This data describes a binding interaction between two proteins.

Contacts between the two chains:
Residue Y202 in protein 2 interacts with residue A18 in protein 1 (closest heavy-atom distance 3.9 Å).
Residue M29 in protein 2 is in contact with residue A19 in protein 1 (closest heavy-atom distance 3.7 Å).
Residue Y239 in protein 2 is in contact with residue H1 in protein 1 (closest heavy-atom distance 4.5 Å).
Residue Y145 in protein 2 is in contact with residue Q3 in protein 1 (closest heavy-atom distance 4.4 Å).
Residue Y202 in protein 2 is in contact with residue D15 in protein 1 (closest heavy-atom distance 4.2 Å).
Residue W36 in protein 2 contacts residue L26 in protein 1 (closest heavy-atom distance 3.7 Å).
Residue L382 in protein 2 is in contact with residue S2 in protein 1 (closest heavy-atom distance 4.1 Å).
Residue T296 in protein 2 is in contact with residue T7 in protein 1 (closest heavy-atom distance 4.2 Å).
Residue V134 in protein 2 contacts residue Y13 in protein 1 (closest heavy-atom distance 3.4 Å).
Residue A118 in protein 2 contacts residue M27 in protein 1 (closest heavy-atom distance 3.3 Å).
Residue Q27 in protein 2 interacts with residue D15 in protein 1 (closest heavy-atom distance 2.7 Å).
Residue A135 in protein 2 interacts with residue Y13 in protein 1 (closest heavy-atom distance 3.7 Å).
Residue Y65 in protein 2 interacts with residue M27 in protein 1 (closest heavy-atom distance 3.8 Å).
Residue L386 in protein 2 contacts residue Q3 in protein 1 (closest heavy-atom distance 3.9 Å).
Residue K64 in protein 2 is in contact with residue L26 in protein 1 (closest heavy-atom distance 3.4 Å).
Residue L32 in protein 2 is in contact with residue A19 in protein 1 (closest heavy-atom distance 3.9 Å).
Residue L32 in protein 2 contacts residue F22 in protein 1 (closest heavy-atom distance 3.6 Å).
Residue Q142 in protein 2 contacts residue Y10 in protein 1 (closest heavy-atom distance 4.3 Å).
Residue V28 in protein 2 is in contact with residue A19 in protein 1 (closest heavy-atom distance 4.5 Å).
Residue Y138 in protein 2 contacts residue F6 in protein 1 (closest heavy-atom distance 4.3 Å).
Residue W304 in protein 2 interacts with residue H1 in protein 1 (closest heavy-atom distance 3.4 Å).
Residue N298 in protein 2 is in contact with residue S8 in protein 1 (closest heavy-atom distance 3.2 Å).
Residue D385 in protein 2 contacts residue S2 in protein 1 (closest heavy-atom distance 3.3 Å).
Residue L307 in protein 2 contacts residue H1 in protein 1 (closest heavy-atom distance 4.1 Å).
Residue N298 in protein 2 interacts with residue K12 in protein 1 (closest heavy-atom distance 3.8 Å).
Residue Y202 in protein 2 interacts with residue L14 in protein 1 (closest heavy-atom distance 3.7 Å).
Residue R111 in protein 2 interacts with residue N28 in protein 1 (closest heavy-atom distance 3.3 Å).
Residue I235 in protein 2 interacts with residue Q3 in protein 1 (closest heavy-atom distance 4.3 Å).
Residue V28 in protein 2 is in contact with residue E16 in protein 1 (closest heavy-atom distance 3.8 Å).
Residue M29 in protein 2 interacts with residue A18 in protein 1 (closest heavy-atom distance 3.5 Å).
Residue D63 in protein 2 is in contact with residue L26 in protein 1 (closest heavy-atom distance 2.9 Å).
Residue Y149 in protein 2 contacts residue Q3 in protein 1 (closest heavy-atom distance 3.0 Å).
Residue M29 in protein 2 is in contact with residue F22 in protein 1 (closest heavy-atom distance 3.9 Å).
Residue W304 in protein 2 contacts residue T5 in protein 1 (closest heavy-atom distance 4.6 Å).
Residue Y145 in protein 2 contacts residue F6 in protein 1 (closest heavy-atom distance 3.5 Å).
Residue L386 in protein 2 contacts residue S2 in protein 1 (closest heavy-atom distance 3.5 Å).
Residue W36 in protein 2 is in contact with residue F22 in protein 1 (closest heavy-atom distance 4.1 Å).
Residue Y65 in protein 2 is in contact with residue L26 in protein 1 (closest heavy-atom distance 3.3 Å).
Residue L85 in protein 2 contacts residue I23 in protein 1 (closest heavy-atom distance 4.0 Å).
Residue W304 in protein 2 is in contact with residue G4 in protein 1 (closest heavy-atom distance 4.1 Å).
Residue V311 in protein 2 contacts residue H1 in protein 1 (closest heavy-atom distance 3.4 Å).
Residue M231 in protein 2 is in contact with residue T7 in protein 1 (closest heavy-atom distance 3.9 Å).
Residue W36 in protein 2 contacts residue W25 in protein 1 (closest heavy-atom distance 4.5 Å).
Residue S297 in protein 2 contacts residue K12 in protein 1 (closest heavy-atom distance 4.3 Å).
Residue L198 in protein 2 is in contact with residue S11 in protein 1 (closest heavy-atom distance 3.9 Å).
Residue Y138 in protein 2 interacts with residue Y10 in protein 1 (closest heavy-atom distance 4.3 Å).
Residue T296 in protein 2 interacts with residue S8 in protein 1 (closest heavy-atom distance 3.6 Å).
Residue L386 in protein 2 interacts with residue F6 in protein 1 (closest heavy-atom distance 3.6 Å).
Residue S297 in protein 2 is in contact with residue S11 in protein 1 (closest heavy-atom distance 3.0 Å).
Residue S297 in protein 2 interacts with residue S8 in protein 1 (closest heavy-atom distance 4.1 Å).
Residue Y138 in protein 2 is in contact with residue D9 in protein 1 (closest heavy-atom distance 3.8 Å).
Residue Q293 in protein 2 interacts with residue D15 in protein 1 (closest heavy-atom distance 2.8 Å).
Residue M29 in protein 2 interacts with residue D15 in protein 1 (closest heavy-atom distance 3.1 Å).
Residue R308 in protein 2 is in contact with residue H1 in protein 1 (closest heavy-atom distance 3.5 Å).
Residue T214 in protein 2 interacts with residue W25 in protein 1 (closest heavy-atom distance 4.5 Å).
Residue F33 in protein 2 is in contact with residue F22 in protein 1 (closest heavy-atom distance 4.3 Å).
Residue V28 in protein 2 is in contact with residue D15 in protein 1 (closest heavy-atom distance 3.4 Å).
Residue D63 in protein 2 contacts residue T29 in protein 1 (closest heavy-atom distance 3.3 Å).
Residue T296 in protein 2 is in contact with residue S11 in protein 1 (closest heavy-atom distance 3.0 Å).
Residue Y138 in protein 2 contacts residue Y13 in protein 1 (closest heavy-atom distance 3.6 Å).

Sequence of protein 1:
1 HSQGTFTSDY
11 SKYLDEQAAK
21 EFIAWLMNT

Sequence of protein 2:
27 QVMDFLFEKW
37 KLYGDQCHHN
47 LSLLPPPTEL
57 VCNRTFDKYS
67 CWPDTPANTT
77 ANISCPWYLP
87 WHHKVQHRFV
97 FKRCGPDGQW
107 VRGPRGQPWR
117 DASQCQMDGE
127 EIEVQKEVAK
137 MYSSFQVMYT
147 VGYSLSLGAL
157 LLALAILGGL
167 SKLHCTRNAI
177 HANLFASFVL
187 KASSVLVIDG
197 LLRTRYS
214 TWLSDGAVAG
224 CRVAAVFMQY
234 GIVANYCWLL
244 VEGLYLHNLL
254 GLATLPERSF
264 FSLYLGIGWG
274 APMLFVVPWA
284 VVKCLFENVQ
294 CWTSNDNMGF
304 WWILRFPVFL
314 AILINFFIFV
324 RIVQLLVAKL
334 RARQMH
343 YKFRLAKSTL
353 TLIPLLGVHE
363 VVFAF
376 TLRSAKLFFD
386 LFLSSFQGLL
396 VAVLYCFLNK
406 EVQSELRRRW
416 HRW